This data describes a binding interaction between two proteins.

Sequence of the first protein:
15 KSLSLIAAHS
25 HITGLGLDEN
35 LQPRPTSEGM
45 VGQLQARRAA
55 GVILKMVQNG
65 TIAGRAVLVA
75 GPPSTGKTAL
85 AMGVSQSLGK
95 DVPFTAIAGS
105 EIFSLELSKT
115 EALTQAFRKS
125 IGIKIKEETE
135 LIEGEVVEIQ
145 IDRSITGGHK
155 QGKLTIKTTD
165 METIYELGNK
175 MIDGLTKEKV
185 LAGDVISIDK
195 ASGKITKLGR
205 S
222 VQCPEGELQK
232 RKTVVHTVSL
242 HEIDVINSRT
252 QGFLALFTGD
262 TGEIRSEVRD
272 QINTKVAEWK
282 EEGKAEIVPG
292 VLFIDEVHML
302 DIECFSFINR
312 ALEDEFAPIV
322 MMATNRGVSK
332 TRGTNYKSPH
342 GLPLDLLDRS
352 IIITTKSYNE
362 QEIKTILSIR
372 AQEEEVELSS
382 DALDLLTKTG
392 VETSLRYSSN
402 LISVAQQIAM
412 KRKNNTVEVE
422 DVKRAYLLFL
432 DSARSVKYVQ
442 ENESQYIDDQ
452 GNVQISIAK

Sequence of the second protein:
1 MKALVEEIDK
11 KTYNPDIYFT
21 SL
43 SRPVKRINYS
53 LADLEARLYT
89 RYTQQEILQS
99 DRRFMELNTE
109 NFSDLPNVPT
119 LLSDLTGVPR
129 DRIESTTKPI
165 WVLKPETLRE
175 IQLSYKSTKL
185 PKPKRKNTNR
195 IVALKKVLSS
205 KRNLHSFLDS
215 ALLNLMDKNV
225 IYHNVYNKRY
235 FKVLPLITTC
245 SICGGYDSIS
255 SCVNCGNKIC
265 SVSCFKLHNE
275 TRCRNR

Interface contacts:
Residue L185 in the first protein is in contact with residue T20 in the second protein (closest heavy-atom distance 4.6 Å).
Residue I145 in the first protein interacts with residue F19 in the second protein (closest heavy-atom distance 4.8 Å).
Residue K194 in the first protein is in contact with residue D251 in the second protein (closest heavy-atom distance 4.0 Å).
Residue K183 in the first protein contacts residue E7 in the second protein (closest heavy-atom distance 4.3 Å).
Residue I168 in the first protein contacts residue S255 in the second protein (closest heavy-atom distance 2.9 Å).
Residue Q144 in the first protein interacts with residue T20 in the second protein (closest heavy-atom distance 4.7 Å).
Residue Q144 in the first protein is in contact with residue F19 in the second protein (closest heavy-atom distance 4.2 Å).
Residue T167 in the first protein interacts with residue V257 in the second protein (closest heavy-atom distance 4.9 Å).
Residue E170 in the first protein interacts with residue S255 in the second protein (closest heavy-atom distance 4.8 Å).
Residue I143 in the first protein is in contact with residue F19 in the second protein (closest heavy-atom distance 4.1 Å).
Residue I143 in the first protein contacts residue S21 in the second protein (closest heavy-atom distance 4.9 Å).
Residue V184 in the first protein interacts with residue Y18 in the second protein (closest heavy-atom distance 2.4 Å).
Residue D146 in the first protein contacts residue Y18 in the second protein (closest heavy-atom distance 4.9 Å).
Residue Q230 in the first protein contacts residue S252 in the second protein (closest heavy-atom distance 3.3 Å).
Residue I168 in the first protein interacts with residue S254 in the second protein (closest heavy-atom distance 3.9 Å).
Residue E142 in the first protein is in contact with residue T20 in the second protein (closest heavy-atom distance 3.9 Å).
Residue E166 in the first protein contacts residue V257 in the second protein (closest heavy-atom distance 4.5 Å).
Residue M165 in the first protein interacts with residue S265 in the second protein (closest heavy-atom distance 3.5 Å).
Residue D146 in the first protein is in contact with residue I17 in the second protein (closest heavy-atom distance 4.7 Å).
Residue E142 in the first protein interacts with residue L22 in the second protein (closest heavy-atom distance 4.7 Å).
Residue D164 in the first protein is in contact with residue V266 in the second protein (closest heavy-atom distance 3.4 Å).
Residue D146 in the first protein is in contact with residue D16 in the second protein (closest heavy-atom distance 4.3 Å).
Residue I168 in the first protein interacts with residue C256 in the second protein (closest heavy-atom distance 4.7 Å).
Residue R232 in the first protein is in contact with residue D251 in the second protein (closest heavy-atom distance 3.2 Å).
Residue E228 in the first protein contacts residue S265 in the second protein (closest heavy-atom distance 4.6 Å).
Residue T167 in the first protein contacts residue S254 in the second protein (closest heavy-atom distance 3.5 Å).
Residue A186 in the first protein is in contact with residue T20 in the second protein (closest heavy-atom distance 4.1 Å).
Residue L179 in the first protein interacts with residue Y18 in the second protein (closest heavy-atom distance 4.5 Å).
Residue V141 in the first protein is in contact with residue T20 in the second protein (closest heavy-atom distance 4.8 Å).
Residue A186 in the first protein contacts residue L22 in the second protein (closest heavy-atom distance 4.0 Å).
Residue K183 in the first protein is in contact with residue E6 in the second protein (closest heavy-atom distance 3.3 Å).
Residue M165 in the first protein interacts with residue F269 in the second protein (closest heavy-atom distance 4.4 Å).
Residue I143 in the first protein interacts with residue Y18 in the second protein (closest heavy-atom distance 4.7 Å).
Residue M165 in the first protein contacts residue V266 in the second protein (closest heavy-atom distance 3.4 Å).
Residue A186 in the first protein contacts residue S21 in the second protein (closest heavy-atom distance 3.7 Å).
Residue R147 in the first protein interacts with residue D16 in the second protein (closest heavy-atom distance 3.3 Å).
Residue Y169 in the first protein contacts residue S254 in the second protein (closest heavy-atom distance 2.8 Å).
Residue L185 in the first protein is in contact with residue Y18 in the second protein (closest heavy-atom distance 4.5 Å).
Residue I168 in the first protein interacts with residue V257 in the second protein (closest heavy-atom distance 3.7 Å).
Residue I145 in the first protein contacts residue I17 in the second protein (closest heavy-atom distance 3.3 Å).
Residue V184 in the first protein is in contact with residue T20 in the second protein (closest heavy-atom distance 3.3 Å).
Residue R147 in the first protein interacts with residue P15 in the second protein (closest heavy-atom distance 4.3 Å).
Residue M165 in the first protein is in contact with residue C264 in the second protein (closest heavy-atom distance 4.6 Å).
Residue E142 in the first protein contacts residue S21 in the second protein (closest heavy-atom distance 4.5 Å).
Residue K183 in the first protein is in contact with residue Y18 in the second protein (closest heavy-atom distance 4.1 Å).
Residue V141 in the first protein is in contact with residue L22 in the second protein (closest heavy-atom distance 3.1 Å).
Residue I143 in the first protein interacts with residue T20 in the second protein (closest heavy-atom distance 2.8 Å).
Residue R147 in the first protein interacts with residue I17 in the second protein (closest heavy-atom distance 4.1 Å).
Residue E228 in the first protein is in contact with residue V266 in the second protein (closest heavy-atom distance 4.3 Å).
Residue Q144 in the first protein interacts with residue Y18 in the second protein (closest heavy-atom distance 4.2 Å).
Residue Y169 in the first protein contacts residue I253 in the second protein (closest heavy-atom distance 3.2 Å).
Residue V141 in the first protein is in contact with residue S21 in the second protein (closest heavy-atom distance 3.8 Å).
Residue T167 in the first protein contacts residue S255 in the second protein (closest heavy-atom distance 3.8 Å).
Residue T180 in the first protein is in contact with residue Y18 in the second protein (closest heavy-atom distance 4.1 Å).
Residue I145 in the first protein interacts with residue Y18 in the second protein (closest heavy-atom distance 3.0 Å).
Residue E134 in the first protein interacts with residue D251 in the second protein (closest heavy-atom distance 4.7 Å).
Residue E166 in the first protein is in contact with residue F269 in the second protein (closest heavy-atom distance 4.1 Å).
Residue T167 in the first protein is in contact with residue F269 in the second protein (closest heavy-atom distance 4.9 Å).
Residue Q230 in the first protein contacts residue D251 in the second protein (closest heavy-atom distance 3.6 Å).
Residue K181 in the first protein is in contact with residue K2 in the second protein (closest heavy-atom distance 4.7 Å).